Residue-level contacts at the interface:
Residue E245 in the second protein interacts with residue L5 in the first protein (closest heavy-atom distance 2.8 Å).
Residue K65 in the second protein interacts with residue L8 in the first protein (closest heavy-atom distance 4.4 Å).
Residue I61 in the second protein is in contact with residue L5 in the first protein (closest heavy-atom distance 3.6 Å).
Residue V79 in the second protein is in contact with residue L9 in the first protein (closest heavy-atom distance 3.7 Å).
Residue L242 in the second protein is in contact with residue L5 in the first protein (closest heavy-atom distance 4.6 Å).
Residue K65 in the second protein contacts residue D11 in the first protein (closest heavy-atom distance 4.7 Å).
Residue K65 in the second protein is in contact with residue L9 in the first protein (closest heavy-atom distance 3.5 Å).
Residue E245 in the second protein is in contact with residue K3 in the first protein (closest heavy-atom distance 3.2 Å).
Residue D241 in the second protein contacts residue I4 in the first protein (closest heavy-atom distance 3.5 Å).
Residue V58 in the second protein contacts residue L8 in the first protein (closest heavy-atom distance 4.3 Å).
Residue L82 in the second protein is in contact with residue L9 in the first protein (closest heavy-atom distance 3.8 Å).
Residue L75 in the second protein contacts residue L9 in the first protein (closest heavy-atom distance 4.6 Å).
Residue V79 in the second protein is in contact with residue L5 in the first protein (closest heavy-atom distance 3.6 Å).
Residue L242 in the second protein contacts residue L8 in the first protein (closest heavy-atom distance 4.2 Å).
Residue M246 in the second protein contacts residue L5 in the first protein (closest heavy-atom distance 3.8 Å).
Residue L242 in the second protein contacts residue I4 in the first protein (closest heavy-atom distance 3.8 Å).
Residue N62 in the second protein interacts with residue D11 in the first protein (closest heavy-atom distance 4.1 Å).
Residue E83 in the second protein is in contact with residue L5 in the first protein (closest heavy-atom distance 3.8 Å).
Residue L82 in the second protein contacts residue L5 in the first protein (closest heavy-atom distance 4.3 Å).
Residue Q78 in the second protein contacts residue L9 in the first protein (closest heavy-atom distance 3.8 Å).
Residue I61 in the second protein contacts residue L8 in the first protein (closest heavy-atom distance 3.6 Å).
Residue I61 in the second protein interacts with residue L9 in the first protein (closest heavy-atom distance 3.6 Å).
Residue E245 in the second protein interacts with residue I4 in the first protein (closest heavy-atom distance 2.7 Å).
Residue V79 in the second protein is in contact with residue H6 in the first protein (closest heavy-atom distance 3.3 Å).
Residue F70 in the second protein is in contact with residue L9 in the first protein (closest heavy-atom distance 4.4 Å).

Sequence of the second protein:
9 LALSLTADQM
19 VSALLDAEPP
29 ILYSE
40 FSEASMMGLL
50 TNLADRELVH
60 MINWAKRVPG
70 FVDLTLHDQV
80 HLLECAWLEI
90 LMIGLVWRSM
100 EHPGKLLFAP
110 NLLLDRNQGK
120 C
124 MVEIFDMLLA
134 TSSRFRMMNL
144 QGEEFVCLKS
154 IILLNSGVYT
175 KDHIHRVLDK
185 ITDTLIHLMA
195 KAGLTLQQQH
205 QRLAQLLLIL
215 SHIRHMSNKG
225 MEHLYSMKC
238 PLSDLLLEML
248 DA

This data describes a binding interaction between two proteins.

Sequence of the first protein:
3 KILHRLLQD